Contacts between the two chains:
Residue A150 in the first protein interacts with residue R220 in the second protein (closest heavy-atom distance 4.4 Å).
Residue S233 in the first protein interacts with residue I149 in the second protein (closest heavy-atom distance 4.8 Å).
Residue G152 in the first protein is in contact with residue L217 in the second protein (closest heavy-atom distance 4.4 Å).
Residue I149 in the first protein contacts residue V229 in the second protein (closest heavy-atom distance 3.8 Å).
Residue R220 in the first protein contacts residue E180 in the second protein (closest heavy-atom distance 2.7 Å).
Residue L223 in the first protein is in contact with residue I149 in the second protein (closest heavy-atom distance 3.7 Å).
Residue V229 in the first protein is in contact with residue P173 in the second protein (closest heavy-atom distance 4.2 Å).
Residue L185 in the first protein contacts residue R220 in the second protein (closest heavy-atom distance 3.9 Å).
Residue Q232 in the first protein contacts residue A150 in the second protein (closest heavy-atom distance 4.2 Å).
Residue V187 in the first protein interacts with residue V229 in the second protein (closest heavy-atom distance 4.5 Å).
Residue S233 in the first protein is in contact with residue I234 in the second protein (closest heavy-atom distance 3.6 Å).
Residue A150 in the first protein is in contact with residue Q232 in the second protein (closest heavy-atom distance 4.1 Å).
Residue R218 in the first protein is in contact with residue A150 in the second protein (closest heavy-atom distance 3.7 Å).
Residue I149 in the first protein interacts with residue Q232 in the second protein (closest heavy-atom distance 3.1 Å).
Residue T151 in the first protein is in contact with residue L217 in the second protein (closest heavy-atom distance 3.7 Å).
Residue N241 in the first protein interacts with residue K240 in the second protein (closest heavy-atom distance 4.5 Å).
Residue R220 in the first protein interacts with residue A150 in the second protein (closest heavy-atom distance 4.2 Å).
Residue G152 in the first protein interacts with residue L236 in the second protein (closest heavy-atom distance 3.5 Å).
Residue L223 in the first protein contacts residue A150 in the second protein (closest heavy-atom distance 4.0 Å).
Residue A150 in the first protein contacts residue L217 in the second protein (closest heavy-atom distance 3.5 Å).
Residue P173 in the first protein is in contact with residue V229 in the second protein (closest heavy-atom distance 4.2 Å).
Residue A174 in the first protein interacts with residue V226 in the second protein (closest heavy-atom distance 3.8 Å).
Residue L236 in the first protein interacts with residue G152 in the second protein (closest heavy-atom distance 3.6 Å).
Residue I149 in the first protein is in contact with residue S233 in the second protein (closest heavy-atom distance 4.7 Å).
Residue K240 in the first protein contacts residue N241 in the second protein (closest heavy-atom distance 4.7 Å).
Residue Q232 in the first protein contacts residue I149 in the second protein (closest heavy-atom distance 3.1 Å).
Residue I149 in the first protein interacts with residue L223 in the second protein (closest heavy-atom distance 3.9 Å).
Residue L217 in the first protein contacts residue G152 in the second protein (closest heavy-atom distance 4.4 Å).
Residue A150 in the first protein is in contact with residue R218 in the second protein (closest heavy-atom distance 3.9 Å).
Residue V229 in the first protein contacts residue V187 in the second protein (closest heavy-atom distance 4.4 Å).
Residue A150 in the first protein contacts residue L223 in the second protein (closest heavy-atom distance 4.2 Å).
Residue L236 in the first protein contacts residue T151 in the second protein (closest heavy-atom distance 4.2 Å).
Residue I234 in the first protein is in contact with residue S233 in the second protein (closest heavy-atom distance 3.5 Å).
Residue L217 in the first protein contacts residue T151 in the second protein (closest heavy-atom distance 3.7 Å).
Residue T151 in the first protein interacts with residue L236 in the second protein (closest heavy-atom distance 4.2 Å).
Residue L236 in the first protein interacts with residue I149 in the second protein (closest heavy-atom distance 4.9 Å).
Residue V226 in the first protein is in contact with residue P173 in the second protein (closest heavy-atom distance 4.8 Å).
Residue V229 in the first protein interacts with residue I149 in the second protein (closest heavy-atom distance 3.7 Å).
Residue L223 in the first protein is in contact with residue L185 in the second protein (closest heavy-atom distance 4.6 Å).
Residue L185 in the first protein interacts with residue L223 in the second protein (closest heavy-atom distance 4.7 Å).
Residue V226 in the first protein contacts residue A174 in the second protein (closest heavy-atom distance 3.9 Å).
Residue E180 in the first protein contacts residue R220 in the second protein (closest heavy-atom distance 2.8 Å).
Residue L217 in the first protein is in contact with residue A150 in the second protein (closest heavy-atom distance 3.7 Å).
Residue V229 in the first protein interacts with residue P178 in the second protein (closest heavy-atom distance 4.5 Å).
Residue I149 in the first protein is in contact with residue L236 in the second protein (closest heavy-atom distance 4.7 Å).
Residue P178 in the first protein contacts residue V229 in the second protein (closest heavy-atom distance 4.5 Å).
Residue R220 in the first protein interacts with residue L185 in the second protein (closest heavy-atom distance 3.7 Å).
Residue P173 in the first protein interacts with residue V226 in the second protein (closest heavy-atom distance 4.9 Å).

Sequence of the second protein:
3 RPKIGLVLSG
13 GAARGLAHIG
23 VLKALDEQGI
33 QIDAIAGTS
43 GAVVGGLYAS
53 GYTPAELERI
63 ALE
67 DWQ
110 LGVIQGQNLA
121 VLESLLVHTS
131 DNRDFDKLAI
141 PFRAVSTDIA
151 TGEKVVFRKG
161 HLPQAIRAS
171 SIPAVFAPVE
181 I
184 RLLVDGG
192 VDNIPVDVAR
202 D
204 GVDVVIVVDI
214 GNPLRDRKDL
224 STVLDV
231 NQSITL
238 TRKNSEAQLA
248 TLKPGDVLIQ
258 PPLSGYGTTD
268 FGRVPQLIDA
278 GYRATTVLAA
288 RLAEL

These two protein chains interact to form a complex.

Sequence of the first protein:
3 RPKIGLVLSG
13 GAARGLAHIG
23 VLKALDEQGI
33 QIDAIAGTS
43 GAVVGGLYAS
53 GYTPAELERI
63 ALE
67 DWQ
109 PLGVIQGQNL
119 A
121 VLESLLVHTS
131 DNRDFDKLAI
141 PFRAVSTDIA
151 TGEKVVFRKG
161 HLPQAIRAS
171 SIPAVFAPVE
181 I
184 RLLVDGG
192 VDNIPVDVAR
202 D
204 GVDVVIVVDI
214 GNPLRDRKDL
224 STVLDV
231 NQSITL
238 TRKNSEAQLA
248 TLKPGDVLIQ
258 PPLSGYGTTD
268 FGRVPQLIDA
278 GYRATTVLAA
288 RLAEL